Interface contacts:
Residue Q67 in the second protein interacts with residue T10 in the first protein (closest heavy-atom distance 4.2 Å).
Residue K70 in the second protein contacts residue F11 in the first protein (closest heavy-atom distance 3.9 Å).
Residue I73 in the second protein interacts with residue F11 in the first protein (closest heavy-atom distance 3.9 Å).
Residue N57 in the second protein is in contact with residue V8 in the first protein (closest heavy-atom distance 4.5 Å).
Residue L56 in the second protein interacts with residue F11 in the first protein (closest heavy-atom distance 3.6 Å).
Residue N57 in the second protein contacts residue F11 in the first protein (closest heavy-atom distance 2.9 Å).
Residue M66 in the second protein is in contact with residue F11 in the first protein (closest heavy-atom distance 3.6 Å).
Residue A105 in the second protein contacts residue G12 in the first protein (closest heavy-atom distance 4.0 Å).
Residue N53 in the second protein contacts residue G12 in the first protein (closest heavy-atom distance 3.2 Å).
Residue S109 in the second protein interacts with residue A13 in the first protein (closest heavy-atom distance 4.6 Å).
Residue N53 in the second protein interacts with residue A13 in the first protein (closest heavy-atom distance 4.8 Å).
Residue N57 in the second protein interacts with residue T10 in the first protein (closest heavy-atom distance 3.1 Å).
Residue G106 in the second protein is in contact with residue G12 in the first protein (closest heavy-atom distance 3.7 Å).
Residue Y130 in the second protein interacts with residue G12 in the first protein (closest heavy-atom distance 5.0 Å).
Residue T107 in the second protein is in contact with residue G12 in the first protein (closest heavy-atom distance 3.7 Å).
Residue Q63 in the second protein contacts residue T10 in the first protein (closest heavy-atom distance 4.5 Å).
Residue G106 in the second protein contacts residue A13 in the first protein (closest heavy-atom distance 3.1 Å).
Residue T107 in the second protein contacts residue A13 in the first protein (closest heavy-atom distance 3.5 Å).
Residue K70 in the second protein contacts residue T10 in the first protein (closest heavy-atom distance 3.6 Å).
Residue Y130 in the second protein contacts residue F11 in the first protein (closest heavy-atom distance 4.4 Å).
Residue L69 in the second protein is in contact with residue F11 in the first protein (closest heavy-atom distance 4.0 Å).
Residue N53 in the second protein is in contact with residue F11 in the first protein (closest heavy-atom distance 3.1 Å).
Residue N57 in the second protein is in contact with residue F9 in the first protein (closest heavy-atom distance 3.7 Å).

This data describes a binding interaction between two proteins.

Sequence of the first protein:
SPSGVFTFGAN

Sequence of the second protein:
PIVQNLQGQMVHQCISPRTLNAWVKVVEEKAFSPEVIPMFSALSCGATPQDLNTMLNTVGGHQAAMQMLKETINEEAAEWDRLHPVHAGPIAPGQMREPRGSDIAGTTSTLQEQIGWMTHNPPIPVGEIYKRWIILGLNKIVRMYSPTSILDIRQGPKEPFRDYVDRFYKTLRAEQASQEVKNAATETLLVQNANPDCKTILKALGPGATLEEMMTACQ